This data describes a binding interaction between two proteins.

Sequence of protein 1:
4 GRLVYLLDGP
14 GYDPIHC

Sequence of protein 2:
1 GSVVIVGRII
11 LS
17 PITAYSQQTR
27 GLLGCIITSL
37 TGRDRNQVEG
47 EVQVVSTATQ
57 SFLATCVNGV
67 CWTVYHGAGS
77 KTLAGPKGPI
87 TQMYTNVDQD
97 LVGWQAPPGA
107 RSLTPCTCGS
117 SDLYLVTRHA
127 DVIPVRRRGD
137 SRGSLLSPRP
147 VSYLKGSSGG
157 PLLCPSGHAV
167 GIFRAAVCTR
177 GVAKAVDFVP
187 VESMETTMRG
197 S

Interface contacts:
Residue D183 in protein 2 is in contact with residue L6 in protein 1 (closest heavy-atom distance 3.7 Å).
Residue T53 in protein 2 interacts with residue P13 in protein 1 (closest heavy-atom distance 3.7 Å).
Residue R26 in protein 2 interacts with residue Y15 in protein 1 (closest heavy-atom distance 4.0 Å).
Residue Q23 in protein 2 contacts residue Y15 in protein 1 (closest heavy-atom distance 3.8 Å).
Residue V173 in protein 2 interacts with residue G4 in protein 1 (closest heavy-atom distance 4.1 Å).
Residue L150 in protein 2 is in contact with residue L9 in protein 1 (closest heavy-atom distance 3.4 Å).
Residue S57 in protein 2 contacts residue G12 in protein 1 (closest heavy-atom distance 2.7 Å).
Residue S52 in protein 2 contacts residue G14 in protein 1 (closest heavy-atom distance 3.0 Å).
Residue S57 in protein 2 is in contact with residue L10 in protein 1 (closest heavy-atom distance 3.9 Å).
Residue V6 in protein 2 contacts residue G14 in protein 1 (closest heavy-atom distance 4.0 Å).
Residue S154 in protein 2 interacts with residue L9 in protein 1 (closest heavy-atom distance 3.4 Å).
Residue G7 in protein 2 interacts with residue Y15 in protein 1 (closest heavy-atom distance 4.1 Å).
Residue R170 in protein 2 is in contact with residue Y8 in protein 1 (closest heavy-atom distance 2.9 Å).
Residue A171 in protein 2 interacts with residue L6 in protein 1 (closest heavy-atom distance 3.9 Å).
Residue T55 in protein 2 is in contact with residue P13 in protein 1 (closest heavy-atom distance 3.6 Å).
Residue A171 in protein 2 contacts residue V7 in protein 1 (closest heavy-atom distance 3.3 Å).
Residue S154 in protein 2 is in contact with residue L10 in protein 1 (closest heavy-atom distance 3.7 Å).
Residue H72 in protein 2 interacts with residue Y8 in protein 1 (closest heavy-atom distance 3.7 Å).
Residue Q24 in protein 2 interacts with residue Y15 in protein 1 (closest heavy-atom distance 3.6 Å).
Residue R124 in protein 2 is in contact with residue Y15 in protein 1 (closest heavy-atom distance 2.8 Å).
Residue V50 in protein 2 is in contact with residue Y15 in protein 1 (closest heavy-atom distance 4.1 Å).
Residue F169 in protein 2 contacts residue L9 in protein 1 (closest heavy-atom distance 3.2 Å).
Residue R124 in protein 2 is in contact with residue G14 in protein 1 (closest heavy-atom distance 3.1 Å).
Residue A172 in protein 2 is in contact with residue V7 in protein 1 (closest heavy-atom distance 2.6 Å).
Residue A172 in protein 2 is in contact with residue L6 in protein 1 (closest heavy-atom distance 3.2 Å).
Residue C174 in protein 2 interacts with residue G4 in protein 1 (closest heavy-atom distance 3.0 Å).
Residue Q56 in protein 2 interacts with residue L10 in protein 1 (closest heavy-atom distance 3.6 Å).
Residue C174 in protein 2 contacts residue V7 in protein 1 (closest heavy-atom distance 4.0 Å).
Residue S57 in protein 2 interacts with residue D11 in protein 1 (closest heavy-atom distance 2.9 Å).
Residue V147 in protein 2 is in contact with residue V7 in protein 1 (closest heavy-atom distance 3.8 Å).
Residue S57 in protein 2 interacts with residue P17 in protein 1 (closest heavy-atom distance 3.7 Å).
Residue Q56 in protein 2 is in contact with residue G12 in protein 1 (closest heavy-atom distance 3.9 Å).
Residue A171 in protein 2 is in contact with residue Y8 in protein 1 (closest heavy-atom distance 3.9 Å).
Residue S153 in protein 2 interacts with residue L9 in protein 1 (closest heavy-atom distance 3.9 Å).
Residue G152 in protein 2 is in contact with residue L9 in protein 1 (closest heavy-atom distance 2.5 Å).
Residue K151 in protein 2 interacts with residue D11 in protein 1 (closest heavy-atom distance 3.7 Å).
Residue V147 in protein 2 is in contact with residue L9 in protein 1 (closest heavy-atom distance 3.5 Å).
Residue V173 in protein 2 contacts residue L6 in protein 1 (closest heavy-atom distance 3.8 Å).
Residue K151 in protein 2 contacts residue L9 in protein 1 (closest heavy-atom distance 3.6 Å).
Residue A172 in protein 2 is in contact with residue R5 in protein 1 (closest heavy-atom distance 3.3 Å).
Residue Q56 in protein 2 interacts with residue D11 in protein 1 (closest heavy-atom distance 3.1 Å).
Residue A172 in protein 2 is in contact with residue L9 in protein 1 (closest heavy-atom distance 3.9 Å).
Residue A54 in protein 2 interacts with residue P13 in protein 1 (closest heavy-atom distance 3.3 Å).
Residue S22 in protein 2 contacts residue Y15 in protein 1 (closest heavy-atom distance 2.5 Å).
Residue T175 in protein 2 contacts residue G4 in protein 1 (closest heavy-atom distance 3.8 Å).
Residue K151 in protein 2 contacts residue L10 in protein 1 (closest heavy-atom distance 3.8 Å).
Residue L28 in protein 2 is in contact with residue G14 in protein 1 (closest heavy-atom distance 3.7 Å).
Residue S52 in protein 2 interacts with residue P13 in protein 1 (closest heavy-atom distance 3.6 Å).
Residue C174 in protein 2 interacts with residue R5 in protein 1 (closest heavy-atom distance 2.7 Å).
Residue V6 in protein 2 is in contact with residue Y15 in protein 1 (closest heavy-atom distance 3.7 Å).
Residue T55 in protein 2 contacts residue D11 in protein 1 (closest heavy-atom distance 4.2 Å).
Residue G73 in protein 2 interacts with residue L10 in protein 1 (closest heavy-atom distance 3.8 Å).
Residue S57 in protein 2 interacts with residue G14 in protein 1 (closest heavy-atom distance 3.6 Å).
Residue G152 in protein 2 interacts with residue D11 in protein 1 (closest heavy-atom distance 3.9 Å).
Residue R124 in protein 2 is in contact with residue P17 in protein 1 (closest heavy-atom distance 3.8 Å).
Residue T55 in protein 2 is in contact with residue G12 in protein 1 (closest heavy-atom distance 4.0 Å).
Residue V173 in protein 2 contacts residue R5 in protein 1 (closest heavy-atom distance 3.4 Å).
Residue H72 in protein 2 is in contact with residue L10 in protein 1 (closest heavy-atom distance 3.5 Å).
Residue F58 in protein 2 is in contact with residue L10 in protein 1 (closest heavy-atom distance 3.9 Å).
Residue L28 in protein 2 contacts residue P13 in protein 1 (closest heavy-atom distance 3.6 Å).